Interface contacts:
Residue V45 in chain B contacts residue F15 in chain A (closest heavy-atom distance 3.7 Å).
Residue R57 in chain B is in contact with residue P11 in chain A (closest heavy-atom distance 4.6 Å).
Residue S5 in chain B contacts residue D16 in chain A (closest heavy-atom distance 2.2 Å).
Residue Y67 in chain B contacts residue L12 in chain A (closest heavy-atom distance 4.9 Å).
Residue L40 in chain B is in contact with residue L18 in chain A (closest heavy-atom distance 3.6 Å).
Residue S5 in chain B contacts residue Y14 in chain A (closest heavy-atom distance 4.8 Å).
Residue V45 in chain B is in contact with residue L12 in chain A (closest heavy-atom distance 3.2 Å).
Residue L40 in chain B interacts with residue P17 in chain A (closest heavy-atom distance 3.2 Å).
Residue F192 in chain B contacts residue F172 in chain A (closest heavy-atom distance 4.9 Å).
Residue Q199 in chain B contacts residue G173 in chain A (closest heavy-atom distance 4.1 Å).
Residue G1 in chain B contacts residue K22 in chain A (closest heavy-atom distance 4.3 Å).
Residue W9 in chain B is in contact with residue L18 in chain A (closest heavy-atom distance 3.7 Å).
Residue R57 in chain B is in contact with residue A10 in chain A (closest heavy-atom distance 2.9 Å).
Residue S5 in chain B contacts residue P17 in chain A (closest heavy-atom distance 4.2 Å).
Residue S3 in chain B contacts residue I21 in chain A (closest heavy-atom distance 2.8 Å).
Residue S3 in chain B is in contact with residue K22 in chain A (closest heavy-atom distance 4.9 Å).
Residue A2 in chain B contacts residue Y14 in chain A (closest heavy-atom distance 5.0 Å).
Residue A6 in chain B contacts residue D16 in chain A (closest heavy-atom distance 4.8 Å).
Residue W50 in chain B is in contact with residue P11 in chain A (closest heavy-atom distance 5.0 Å).
Residue V45 in chain B interacts with residue P17 in chain A (closest heavy-atom distance 4.0 Å).
Residue A2 in chain B contacts residue I21 in chain A (closest heavy-atom distance 3.6 Å).
Residue S3 in chain B contacts residue Y14 in chain A (closest heavy-atom distance 3.3 Å).
Residue A6 in chain B is in contact with residue I21 in chain A (closest heavy-atom distance 3.5 Å).
Residue G41 in chain B is in contact with residue L18 in chain A (closest heavy-atom distance 4.7 Å).
Residue Q199 in chain B interacts with residue S170 in chain A (closest heavy-atom distance 3.1 Å).
Residue G1 in chain B contacts residue D23 in chain A (closest heavy-atom distance 3.3 Å).
Residue F42 in chain B is in contact with residue F15 in chain A (closest heavy-atom distance 3.9 Å).
Residue P39 in chain B interacts with residue L18 in chain A (closest heavy-atom distance 3.5 Å).
Residue S3 in chain B is in contact with residue D16 in chain A (closest heavy-atom distance 3.3 Å).
Residue A2 in chain B contacts residue D23 in chain A (closest heavy-atom distance 4.1 Å).
Residue W195 in chain B is in contact with residue F172 in chain A (closest heavy-atom distance 3.7 Å).
Residue A200 in chain B contacts residue F172 in chain A (closest heavy-atom distance 3.6 Å).
Residue P46 in chain B is in contact with residue L12 in chain A (closest heavy-atom distance 4.7 Å).
Residue G1 in chain B contacts residue I21 in chain A (closest heavy-atom distance 3.8 Å).
Residue A6 in chain B interacts with residue G19 in chain A (closest heavy-atom distance 3.7 Å).
Residue T44 in chain B interacts with residue D16 in chain A (closest heavy-atom distance 4.9 Å).
Residue V45 in chain B is in contact with residue G13 in chain A (closest heavy-atom distance 5.0 Å).
Residue A6 in chain B contacts residue K22 in chain A (closest heavy-atom distance 4.5 Å).
Residue G1 in chain B contacts residue E24 in chain A (closest heavy-atom distance 3.5 Å).
Residue A6 in chain B contacts residue Y20 in chain A (closest heavy-atom distance 4.8 Å).
Residue W9 in chain B is in contact with residue P17 in chain A (closest heavy-atom distance 2.7 Å).
Residue F42 in chain B is in contact with residue P17 in chain A (closest heavy-atom distance 4.7 Å).
Residue W9 in chain B contacts residue G19 in chain A (closest heavy-atom distance 3.9 Å).
Residue A196 in chain B is in contact with residue F172 in chain A (closest heavy-atom distance 3.7 Å).
Residue G1 in chain B is in contact with residue L2 in chain A (closest heavy-atom distance 4.5 Å).
Residue V47 in chain B is in contact with residue P11 in chain A (closest heavy-atom distance 3.4 Å).
Residue Q199 in chain B is in contact with residue F172 in chain A (closest heavy-atom distance 3.3 Å).
Residue S5 in chain B is in contact with residue G19 in chain A (closest heavy-atom distance 4.4 Å).
Residue N58 in chain B interacts with residue A10 in chain A (closest heavy-atom distance 4.5 Å).
Residue G41 in chain B contacts residue P17 in chain A (closest heavy-atom distance 3.3 Å).
Residue V47 in chain B interacts with residue L12 in chain A (closest heavy-atom distance 3.9 Å).
Residue V45 in chain B interacts with residue Y14 in chain A (closest heavy-atom distance 3.3 Å).
Residue A2 in chain B is in contact with residue K22 in chain A (closest heavy-atom distance 4.0 Å).
Residue P4 in chain B contacts residue Y14 in chain A (closest heavy-atom distance 4.0 Å).
Residue V45 in chain B is in contact with residue D16 in chain A (closest heavy-atom distance 4.7 Å).
Residue T44 in chain B is in contact with residue P17 in chain A (closest heavy-atom distance 3.7 Å).
Residue A200 in chain B contacts residue G173 in chain A (closest heavy-atom distance 3.5 Å).
Residue F42 in chain B contacts residue L12 in chain A (closest heavy-atom distance 4.8 Å).

Sequence of chain A:
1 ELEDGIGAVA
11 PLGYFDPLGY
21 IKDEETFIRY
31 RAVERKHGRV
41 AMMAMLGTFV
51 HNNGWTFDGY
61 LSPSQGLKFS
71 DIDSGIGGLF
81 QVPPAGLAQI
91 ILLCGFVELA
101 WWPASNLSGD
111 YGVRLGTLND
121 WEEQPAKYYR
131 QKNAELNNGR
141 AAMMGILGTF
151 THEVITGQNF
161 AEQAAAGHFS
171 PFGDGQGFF

Sequence of chain B:
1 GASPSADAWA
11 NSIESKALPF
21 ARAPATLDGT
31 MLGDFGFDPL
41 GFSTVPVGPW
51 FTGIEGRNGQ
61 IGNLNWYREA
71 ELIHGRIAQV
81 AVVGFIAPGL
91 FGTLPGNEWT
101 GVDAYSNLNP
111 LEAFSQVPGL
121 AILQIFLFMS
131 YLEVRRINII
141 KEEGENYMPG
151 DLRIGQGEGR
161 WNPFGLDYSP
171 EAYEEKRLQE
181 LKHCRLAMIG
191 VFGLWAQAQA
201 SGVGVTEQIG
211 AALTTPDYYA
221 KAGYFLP

The following describes two proteins that form a bound complex.